Sequence of the first protein:
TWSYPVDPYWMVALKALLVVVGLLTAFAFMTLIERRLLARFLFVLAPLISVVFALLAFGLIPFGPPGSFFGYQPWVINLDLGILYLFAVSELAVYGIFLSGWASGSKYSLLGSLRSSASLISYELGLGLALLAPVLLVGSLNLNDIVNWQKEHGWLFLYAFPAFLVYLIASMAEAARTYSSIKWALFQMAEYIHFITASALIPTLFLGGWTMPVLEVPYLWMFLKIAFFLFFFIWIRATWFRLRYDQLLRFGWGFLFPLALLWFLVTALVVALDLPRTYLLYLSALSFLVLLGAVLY

Interface contacts:
Residue L180 in the first protein interacts with residue Q125 in the second protein (closest heavy-atom distance 4.3 Å).
Residue A127 in the first protein contacts residue I57 in the second protein (closest heavy-atom distance 3.9 Å).
Residue E130 in the first protein interacts with residue I57 in the second protein (closest heavy-atom distance 2.9 Å).
Residue L81 in the first protein is in contact with residue L30 in the second protein (closest heavy-atom distance 3.8 Å).
Residue L120 in the first protein interacts with residue F53 in the second protein (closest heavy-atom distance 3.4 Å).
Residue I160 in the first protein interacts with residue F69 in the second protein (closest heavy-atom distance 4.9 Å).
Residue F137 in the first protein contacts residue F69 in the second protein (closest heavy-atom distance 3.6 Å).
Residue L153 in the first protein contacts residue M72 in the second protein (closest heavy-atom distance 3.6 Å).
Residue L138 in the first protein interacts with residue L30 in the second protein (closest heavy-atom distance 4.3 Å).
Residue Y134 in the first protein is in contact with residue I33 in the second protein (closest heavy-atom distance 3.4 Å).
Residue F137 in the first protein is in contact with residue L68 in the second protein (closest heavy-atom distance 3.5 Å).
Residue L138 in the first protein is in contact with residue L68 in the second protein (closest heavy-atom distance 4.6 Å).
Residue E130 in the first protein is in contact with residue G61 in the second protein (closest heavy-atom distance 3.4 Å).
Residue L120 in the first protein interacts with residue R49 in the second protein (closest heavy-atom distance 4.0 Å).
Residue F137 in the first protein contacts residue V65 in the second protein (closest heavy-atom distance 3.8 Å).
Residue Y134 in the first protein interacts with residue L68 in the second protein (closest heavy-atom distance 3.5 Å).
Residue A127 in the first protein is in contact with residue V56 in the second protein (closest heavy-atom distance 4.2 Å).
Residue D119 in the first protein contacts residue L123 in the second protein (closest heavy-atom distance 3.8 Å).
Residue Y134 in the first protein contacts residue A60 in the second protein (closest heavy-atom distance 2.5 Å).
Residue L84 in the first protein interacts with residue L30 in the second protein (closest heavy-atom distance 4.4 Å).
Residue L123 in the first protein interacts with residue F50 in the second protein (closest heavy-atom distance 3.7 Å).
Residue W141 in the first protein is in contact with residue A76 in the second protein (closest heavy-atom distance 4.3 Å).
Residue E130 in the first protein is in contact with residue V58 in the second protein (closest heavy-atom distance 4.9 Å).
Residue L120 in the first protein interacts with residue F50 in the second protein (closest heavy-atom distance 4.0 Å).
Residue L123 in the first protein interacts with residue I57 in the second protein (closest heavy-atom distance 3.6 Å).
Residue F137 in the first protein interacts with residue M72 in the second protein (closest heavy-atom distance 3.8 Å).
Residue L131 in the first protein is in contact with residue L37 in the second protein (closest heavy-atom distance 5.0 Å).
Residue W141 in the first protein contacts residue I71 in the second protein (closest heavy-atom distance 4.7 Å).
Residue L138 in the first protein is in contact with residue I26 in the second protein (closest heavy-atom distance 4.4 Å).
Residue L153 in the first protein interacts with residue L73 in the second protein (closest heavy-atom distance 4.4 Å).
Residue Y134 in the first protein is in contact with residue V64 in the second protein (closest heavy-atom distance 3.1 Å).
Residue F80 in the first protein contacts residue L30 in the second protein (closest heavy-atom distance 4.8 Å).
Residue I160 in the first protein interacts with residue V65 in the second protein (closest heavy-atom distance 4.8 Å).
Residue W141 in the first protein is in contact with residue F75 in the second protein (closest heavy-atom distance 4.1 Å).
Residue L120 in the first protein contacts residue L123 in the second protein (closest heavy-atom distance 3.6 Å).
Residue L153 in the first protein contacts residue F69 in the second protein (closest heavy-atom distance 3.5 Å).
Residue L180 in the first protein contacts residue P124 in the second protein (closest heavy-atom distance 3.7 Å).
Residue S179 in the first protein is in contact with residue Q125 in the second protein (closest heavy-atom distance 4.5 Å).
Residue F80 in the first protein is in contact with residue H27 in the second protein (closest heavy-atom distance 4.4 Å).
Residue L149 in the first protein contacts residue M72 in the second protein (closest heavy-atom distance 3.6 Å).
Residue S156 in the first protein is in contact with residue F69 in the second protein (closest heavy-atom distance 3.9 Å).
Residue L131 in the first protein contacts residue V56 in the second protein (closest heavy-atom distance 4.5 Å).
Residue Y134 in the first protein interacts with residue G61 in the second protein (closest heavy-atom distance 3.5 Å).
Residue L81 in the first protein interacts with residue I26 in the second protein (closest heavy-atom distance 3.6 Å).
Residue W141 in the first protein is in contact with residue I26 in the second protein (closest heavy-atom distance 3.9 Å).
Residue L120 in the first protein interacts with residue P124 in the second protein (closest heavy-atom distance 3.7 Å).
Residue L123 in the first protein is in contact with residue F53 in the second protein (closest heavy-atom distance 3.7 Å).
Residue L131 in the first protein interacts with residue G61 in the second protein (closest heavy-atom distance 4.5 Å).
Residue G178 in the first protein interacts with residue Q125 in the second protein (closest heavy-atom distance 4.5 Å).
Residue A157 in the first protein contacts residue F69 in the second protein (closest heavy-atom distance 4.9 Å).
Residue Y134 in the first protein interacts with residue V65 in the second protein (closest heavy-atom distance 3.3 Å).
Residue L149 in the first protein is in contact with residue L73 in the second protein (closest heavy-atom distance 4.9 Å).
Residue L120 in the first protein interacts with residue Q125 in the second protein (closest heavy-atom distance 4.6 Å).
Residue W141 in the first protein interacts with residue M72 in the second protein (closest heavy-atom distance 3.4 Å).
Residue D119 in the first protein contacts residue R49 in the second protein (closest heavy-atom distance 2.9 Å).
Residue L118 in the first protein contacts residue F53 in the second protein (closest heavy-atom distance 4.5 Å).
Residue F126 in the first protein contacts residue I57 in the second protein (closest heavy-atom distance 3.6 Å).
Residue L123 in the first protein contacts residue I54 in the second protein (closest heavy-atom distance 4.7 Å).
Residue Y124 in the first protein is in contact with residue F53 in the second protein (closest heavy-atom distance 4.0 Å).
Residue E130 in the first protein contacts residue A62 in the second protein (closest heavy-atom distance 4.1 Å).

Sequence of the second protein:
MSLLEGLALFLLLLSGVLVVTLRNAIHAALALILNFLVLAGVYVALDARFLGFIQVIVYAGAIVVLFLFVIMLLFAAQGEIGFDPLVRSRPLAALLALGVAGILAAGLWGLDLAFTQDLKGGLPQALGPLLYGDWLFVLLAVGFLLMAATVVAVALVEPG

The following describes two proteins that form a bound complex.